Sequence of the first protein:
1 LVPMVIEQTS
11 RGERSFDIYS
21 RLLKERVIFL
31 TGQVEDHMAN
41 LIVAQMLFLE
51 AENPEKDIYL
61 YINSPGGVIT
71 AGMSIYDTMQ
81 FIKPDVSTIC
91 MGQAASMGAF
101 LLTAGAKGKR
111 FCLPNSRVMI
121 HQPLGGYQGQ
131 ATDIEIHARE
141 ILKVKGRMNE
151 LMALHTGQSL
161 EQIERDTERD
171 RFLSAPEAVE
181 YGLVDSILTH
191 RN

Sequence of the second protein:
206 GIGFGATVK

These two protein chains interact to form a complex.

Residue-level contacts at the interface:
Residue L47 in the first protein interacts with residue G208 in the second protein (closest heavy-atom distance 4.6 Å).
Residue A51 in the first protein contacts residue V213 in the second protein (closest heavy-atom distance 3.7 Å).
Residue K83 in the first protein contacts residue K214 in the second protein (closest heavy-atom distance 3.2 Å).
Residue E50 in the first protein is in contact with residue V213 in the second protein (closest heavy-atom distance 4.2 Å).
Residue P54 in the first protein contacts residue K214 in the second protein (closest heavy-atom distance 3.5 Å).
Residue F48 in the first protein contacts residue I207 in the second protein (closest heavy-atom distance 3.7 Å).
Residue P54 in the first protein contacts residue V213 in the second protein (closest heavy-atom distance 4.3 Å).
Residue L47 in the first protein contacts residue F209 in the second protein (closest heavy-atom distance 3.9 Å).
Residue A51 in the first protein contacts residue G206 in the second protein (closest heavy-atom distance 3.7 Å).
Residue L47 in the first protein interacts with residue I207 in the second protein (closest heavy-atom distance 3.4 Å).
Residue A51 in the first protein is in contact with residue I207 in the second protein (closest heavy-atom distance 3.6 Å).
Residue T78 in the first protein contacts residue F209 in the second protein (closest heavy-atom distance 3.7 Å).
Residue V43 in the first protein contacts residue F209 in the second protein (closest heavy-atom distance 4.6 Å).
Residue F81 in the first protein is in contact with residue F209 in the second protein (closest heavy-atom distance 3.3 Å).
Residue K83 in the first protein interacts with residue V213 in the second protein (closest heavy-atom distance 4.5 Å).